Sequence of the first protein:
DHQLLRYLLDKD

Contacts between the two chains:
Residue L81 in the second protein is in contact with residue L10 in the first protein (closest heavy-atom distance 4.1 Å).
Residue F69 in the second protein is in contact with residue L10 in the first protein (closest heavy-atom distance 3.8 Å).
Residue I78 in the second protein is in contact with residue L10 in the first protein (closest heavy-atom distance 3.7 Å).
Residue E61 in the second protein interacts with residue K12 in the first protein (closest heavy-atom distance 3.9 Å).
Residue K64 in the second protein contacts residue L10 in the first protein (closest heavy-atom distance 3.3 Å).
Residue V56 in the second protein contacts residue L6 in the first protein (closest heavy-atom distance 3.7 Å).
Residue E75 in the second protein is in contact with residue R7 in the first protein (closest heavy-atom distance 2.8 Å).
Residue I78 in the second protein is in contact with residue L6 in the first protein (closest heavy-atom distance 4.4 Å).
Residue L225 in the second protein is in contact with residue L5 in the first protein (closest heavy-atom distance 3.8 Å).
Residue K64 in the second protein contacts residue L9 in the first protein (closest heavy-atom distance 3.9 Å).
Residue Q77 in the second protein interacts with residue L10 in the first protein (closest heavy-atom distance 3.5 Å).
Residue H74 in the second protein interacts with residue L10 in the first protein (closest heavy-atom distance 3.6 Å).
Residue K64 in the second protein contacts residue K12 in the first protein (closest heavy-atom distance 4.0 Å).
Residue I78 in the second protein contacts residue R7 in the first protein (closest heavy-atom distance 3.8 Å).
Residue V56 in the second protein is in contact with residue L9 in the first protein (closest heavy-atom distance 4.4 Å).
Residue E61 in the second protein contacts residue L9 in the first protein (closest heavy-atom distance 4.1 Å).
Residue K82 in the second protein contacts residue H3 in the first protein (closest heavy-atom distance 2.9 Å).
Residue V60 in the second protein is in contact with residue L9 in the first protein (closest heavy-atom distance 3.5 Å).
Residue I229 in the second protein contacts residue L5 in the first protein (closest heavy-atom distance 4.2 Å).
Residue I78 in the second protein contacts residue H3 in the first protein (closest heavy-atom distance 4.3 Å).
Residue Q70 in the second protein interacts with residue L10 in the first protein (closest heavy-atom distance 4.4 Å).
Residue H74 in the second protein interacts with residue R7 in the first protein (closest heavy-atom distance 3.9 Å).
Residue K82 in the second protein contacts residue L6 in the first protein (closest heavy-atom distance 4.0 Å).
Residue L81 in the second protein contacts residue L6 in the first protein (closest heavy-atom distance 4.3 Å).
Residue V60 in the second protein contacts residue L6 in the first protein (closest heavy-atom distance 3.9 Å).
Residue V60 in the second protein is in contact with residue L10 in the first protein (closest heavy-atom distance 3.8 Å).
Residue Q57 in the second protein interacts with residue L9 in the first protein (closest heavy-atom distance 4.1 Å).
Residue E228 in the second protein contacts residue H3 in the first protein (closest heavy-atom distance 3.7 Å).
Residue H74 in the second protein contacts residue D11 in the first protein (closest heavy-atom distance 2.8 Å).
Residue I229 in the second protein interacts with residue L6 in the first protein (closest heavy-atom distance 4.7 Å).

These two protein chains interact to form a complex.

Sequence of the second protein:
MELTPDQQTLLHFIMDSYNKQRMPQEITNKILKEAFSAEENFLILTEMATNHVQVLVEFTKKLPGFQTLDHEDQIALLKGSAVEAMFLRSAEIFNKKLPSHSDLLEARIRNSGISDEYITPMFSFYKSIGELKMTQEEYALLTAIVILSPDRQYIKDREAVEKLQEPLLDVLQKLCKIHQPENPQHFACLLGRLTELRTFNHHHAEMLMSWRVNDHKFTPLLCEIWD